The following describes two proteins that form a bound complex.

Residue-level contacts at the interface:
Residue V269 in chain B contacts residue H95 in chain A (closest heavy-atom distance 3.5 Å).
Residue V330 in chain B is in contact with residue A227 in chain A (closest heavy-atom distance 3.8 Å).
Residue Q123 in chain B contacts residue G228 in chain A (closest heavy-atom distance 2.9 Å).
Residue L14 in chain B contacts residue E234 in chain A (closest heavy-atom distance 3.9 Å).
Residue Y15 in chain B is in contact with residue D168 in chain A (closest heavy-atom distance 3.5 Å).
Residue W16 in chain B contacts residue P175 in chain A (closest heavy-atom distance 4.0 Å).
Residue W24 in chain B is in contact with residue V172 in chain A (closest heavy-atom distance 3.3 Å).
Residue C274 in chain B interacts with residue R50 in chain A (closest heavy-atom distance 3.3 Å).
Residue N20 in chain B contacts residue P175 in chain A (closest heavy-atom distance 3.9 Å).
Residue Y15 in chain B contacts residue R171 in chain A (closest heavy-atom distance 3.6 Å).
Residue D17 in chain B contacts residue D168 in chain A (closest heavy-atom distance 3.9 Å).
Residue F276 in chain B is in contact with residue I47 in chain A (closest heavy-atom distance 3.6 Å).
Residue P267 in chain B is in contact with residue M94 in chain A (closest heavy-atom distance 3.2 Å).
Residue W16 in chain B contacts residue P181 in chain A (closest heavy-atom distance 3.7 Å).
Residue W16 in chain B contacts residue H174 in chain A (closest heavy-atom distance 3.2 Å).
Residue T275 in chain B is in contact with residue R50 in chain A (closest heavy-atom distance 3.9 Å).
Residue A272 in chain B contacts residue V96 in chain A (closest heavy-atom distance 3.9 Å).
Residue L14 in chain B contacts residue M233 in chain A (closest heavy-atom distance 3.8 Å).
Residue A336 in chain B is in contact with residue A227 in chain A (closest heavy-atom distance 4.0 Å).
Residue N20 in chain B interacts with residue A173 in chain A (closest heavy-atom distance 3.6 Å).
Residue A336 in chain B contacts residue W213 in chain A (closest heavy-atom distance 3.5 Å).
Residue K282 in chain B contacts residue E45 in chain A (closest heavy-atom distance 3.3 Å).
Residue N339 in chain B is in contact with residue P176 in chain A (closest heavy-atom distance 3.4 Å).
Residue F276 in chain B is in contact with residue M97 in chain A (closest heavy-atom distance 4.0 Å).
Residue R11 in chain B interacts with residue I236 in chain A (closest heavy-atom distance 3.3 Å).
Residue H12 in chain B contacts residue I236 in chain A (closest heavy-atom distance 3.3 Å).
Residue L14 in chain B is in contact with residue P177 in chain A (closest heavy-atom distance 3.6 Å).
Residue W24 in chain B interacts with residue N230 in chain A (closest heavy-atom distance 3.4 Å).
Residue K282 in chain B is in contact with residue E44 in chain A (closest heavy-atom distance 3.3 Å).
Residue V21 in chain B contacts residue G228 in chain A (closest heavy-atom distance 3.6 Å).
Residue Y15 in chain B is in contact with residue H174 in chain A (closest heavy-atom distance 3.6 Å).
Residue W16 in chain B contacts residue Y180 in chain A (closest heavy-atom distance 3.5 Å).
Residue D17 in chain B is in contact with residue H174 in chain A (closest heavy-atom distance 3.9 Å).
Residue V25 in chain B contacts residue N230 in chain A (closest heavy-atom distance 3.6 Å).
Residue V21 in chain B interacts with residue V229 in chain A (closest heavy-atom distance 3.6 Å).
Residue V269 in chain B interacts with residue V96 in chain A (closest heavy-atom distance 4.0 Å).
Residue P28 in chain B is in contact with residue D225 in chain A (closest heavy-atom distance 3.7 Å).
Residue V25 in chain B contacts residue G228 in chain A (closest heavy-atom distance 4.0 Å).
Residue G335 in chain B contacts residue W213 in chain A (closest heavy-atom distance 3.7 Å).
Residue Y15 in chain B contacts residue M233 in chain A (closest heavy-atom distance 3.4 Å).
Residue W341 in chain B is in contact with residue D185 in chain A (closest heavy-atom distance 3.9 Å).
Residue Y15 in chain B is in contact with residue V172 in chain A (closest heavy-atom distance 3.1 Å).
Residue V285 in chain B contacts residue R48 in chain A (closest heavy-atom distance 3.9 Å).
Residue Y19 in chain B is in contact with residue A173 in chain A (closest heavy-atom distance 3.6 Å).
Residue W16 in chain B is in contact with residue P176 in chain A (closest heavy-atom distance 3.8 Å).
Residue V269 in chain B is in contact with residue M94 in chain A (closest heavy-atom distance 3.5 Å).
Residue N20 in chain B is in contact with residue V229 in chain A (closest heavy-atom distance 3.7 Å).
Residue L14 in chain B is in contact with residue D235 in chain A (closest heavy-atom distance 3.4 Å).
Residue N277 in chain B interacts with residue I47 in chain A (closest heavy-atom distance 3.4 Å).
Residue K282 in chain B contacts residue I47 in chain A (closest heavy-atom distance 3.7 Å).
Residue V25 in chain B interacts with residue V229 in chain A (closest heavy-atom distance 3.7 Å).
Residue N277 in chain B interacts with residue R50 in chain A (closest heavy-atom distance 3.3 Å).
Residue L14 in chain B is in contact with residue Y180 in chain A (closest heavy-atom distance 3.6 Å).
Residue A336 in chain B contacts residue V229 in chain A (closest heavy-atom distance 3.3 Å).
Residue W286 in chain B is in contact with residue Q99 in chain A (closest heavy-atom distance 3.6 Å).
Residue Y289 in chain B is in contact with residue R48 in chain A (closest heavy-atom distance 3.6 Å).
Residue N277 in chain B contacts residue E45 in chain A (closest heavy-atom distance 3.8 Å).
Residue P273 in chain B contacts residue R50 in chain A (closest heavy-atom distance 3.5 Å).
Residue W286 in chain B contacts residue M97 in chain A (closest heavy-atom distance 3.4 Å).
Residue S13 in chain B contacts residue M233 in chain A (closest heavy-atom distance 3.9 Å).

Sequence of chain B:
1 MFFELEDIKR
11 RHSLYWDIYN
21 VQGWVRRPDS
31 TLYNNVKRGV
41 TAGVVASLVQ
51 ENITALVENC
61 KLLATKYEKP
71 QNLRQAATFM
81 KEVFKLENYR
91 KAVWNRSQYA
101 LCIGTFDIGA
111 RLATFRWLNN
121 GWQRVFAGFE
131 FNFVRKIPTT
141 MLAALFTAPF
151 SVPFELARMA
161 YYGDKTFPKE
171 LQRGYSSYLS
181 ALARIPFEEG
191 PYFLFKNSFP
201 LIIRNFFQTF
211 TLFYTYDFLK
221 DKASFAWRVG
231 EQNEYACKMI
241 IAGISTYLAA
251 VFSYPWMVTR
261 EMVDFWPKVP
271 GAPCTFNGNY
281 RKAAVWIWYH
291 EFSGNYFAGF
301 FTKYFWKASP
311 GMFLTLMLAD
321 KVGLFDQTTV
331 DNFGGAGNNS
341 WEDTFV

Sequence of chain A:
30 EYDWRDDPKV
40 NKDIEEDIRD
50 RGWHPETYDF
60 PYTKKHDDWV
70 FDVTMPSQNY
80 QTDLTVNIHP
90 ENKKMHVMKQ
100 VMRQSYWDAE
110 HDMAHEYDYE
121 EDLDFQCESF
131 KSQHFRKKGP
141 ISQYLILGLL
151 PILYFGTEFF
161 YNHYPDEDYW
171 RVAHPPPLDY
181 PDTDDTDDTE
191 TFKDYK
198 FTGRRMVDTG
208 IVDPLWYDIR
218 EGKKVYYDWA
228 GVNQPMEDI